These two protein chains interact to form a complex.

Interface contacts:
Residue A109 in the first protein is in contact with residue A6 in the second protein (closest heavy-atom distance 4.0 Å).
Residue Y172 in the first protein interacts with residue L10 in the second protein (closest heavy-atom distance 3.4 Å).
Residue L112 in the first protein is in contact with residue E13 in the second protein (closest heavy-atom distance 3.8 Å).
Residue F113 in the first protein interacts with residue L9 in the second protein (closest heavy-atom distance 3.6 Å).
Residue I146 in the first protein contacts residue W2 in the second protein (closest heavy-atom distance 4.0 Å).
Residue K108 in the first protein contacts residue E13 in the second protein (closest heavy-atom distance 3.9 Å).
Residue K167 in the first protein is in contact with residue K3 in the second protein (closest heavy-atom distance 4.8 Å).
Residue E135 in the first protein interacts with residue L5 in the second protein (closest heavy-atom distance 4.0 Å).
Residue K108 in the first protein contacts residue L10 in the second protein (closest heavy-atom distance 4.3 Å).
Residue I121 in the first protein is in contact with residue W2 in the second protein (closest heavy-atom distance 4.2 Å).
Residue L126 in the first protein is in contact with residue W2 in the second protein (closest heavy-atom distance 3.7 Å).
Residue V157 in the first protein interacts with residue W2 in the second protein (closest heavy-atom distance 3.6 Å).
Residue L133 in the first protein interacts with residue R12 in the second protein (closest heavy-atom distance 4.5 Å).
Residue R128 in the first protein contacts residue L9 in the second protein (closest heavy-atom distance 4.8 Å).
Residue V129 in the first protein interacts with residue L5 in the second protein (closest heavy-atom distance 4.2 Å).
Residue K168 in the first protein interacts with residue K3 in the second protein (closest heavy-atom distance 4.5 Å).
Residue F162 in the first protein interacts with residue A6 in the second protein (closest heavy-atom distance 4.1 Å).
Residue A149 in the first protein interacts with residue W2 in the second protein (closest heavy-atom distance 3.6 Å).
Residue I165 in the first protein contacts residue K3 in the second protein (closest heavy-atom distance 4.5 Å).
Residue F113 in the first protein contacts residue A6 in the second protein (closest heavy-atom distance 3.9 Å).
Residue R128 in the first protein contacts residue R12 in the second protein (closest heavy-atom distance 4.2 Å).
Residue L133 in the first protein is in contact with residue G8 in the second protein (closest heavy-atom distance 4.0 Å).
Residue Y172 in the first protein is in contact with residue A6 in the second protein (closest heavy-atom distance 4.2 Å).
Residue L171 in the first protein is in contact with residue K7 in the second protein (closest heavy-atom distance 3.2 Å).
Residue F162 in the first protein interacts with residue W2 in the second protein (closest heavy-atom distance 3.8 Å).
Residue F113 in the first protein interacts with residue W2 in the second protein (closest heavy-atom distance 3.8 Å).
Residue E105 in the first protein contacts residue L10 in the second protein (closest heavy-atom distance 3.5 Å).
Residue L133 in the first protein contacts residue L9 in the second protein (closest heavy-atom distance 4.0 Å).
Residue L112 in the first protein interacts with residue L9 in the second protein (closest heavy-atom distance 3.7 Å).
Residue E148 in the first protein is in contact with residue W2 in the second protein (closest heavy-atom distance 3.4 Å).
Residue Y172 in the first protein is in contact with residue K7 in the second protein (closest heavy-atom distance 2.8 Å).
Residue L133 in the first protein is in contact with residue L4 in the second protein (closest heavy-atom distance 4.7 Å).
Residue E132 in the first protein is in contact with residue R12 in the second protein (closest heavy-atom distance 2.8 Å).
Residue L126 in the first protein contacts residue L5 in the second protein (closest heavy-atom distance 3.7 Å).
Residue L133 in the first protein is in contact with residue L5 in the second protein (closest heavy-atom distance 3.4 Å).
Residue A109 in the first protein is in contact with residue L10 in the second protein (closest heavy-atom distance 3.9 Å).
Residue I165 in the first protein interacts with residue W2 in the second protein (closest heavy-atom distance 3.9 Å).
Residue E135 in the first protein interacts with residue L4 in the second protein (closest heavy-atom distance 3.8 Å).
Residue V129 in the first protein contacts residue L9 in the second protein (closest heavy-atom distance 3.8 Å).
Residue T169 in the first protein is in contact with residue K3 in the second protein (closest heavy-atom distance 3.0 Å).
Residue L171 in the first protein contacts residue K3 in the second protein (closest heavy-atom distance 3.2 Å).
Residue F113 in the first protein is in contact with residue L5 in the second protein (closest heavy-atom distance 3.9 Å).
Residue A130 in the first protein interacts with residue L5 in the second protein (closest heavy-atom distance 4.2 Å).
Residue E105 in the first protein is in contact with residue R14 in the second protein (closest heavy-atom distance 2.9 Å).
Residue S170 in the first protein interacts with residue K3 in the second protein (closest heavy-atom distance 3.8 Å).
Residue A109 in the first protein contacts residue L9 in the second protein (closest heavy-atom distance 4.4 Å).
Residue L112 in the first protein is in contact with residue L10 in the second protein (closest heavy-atom distance 4.2 Å).
Residue Y172 in the first protein contacts residue K3 in the second protein (closest heavy-atom distance 3.3 Å).

Sequence of the second protein:
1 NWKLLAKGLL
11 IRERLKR

Sequence of the first protein:
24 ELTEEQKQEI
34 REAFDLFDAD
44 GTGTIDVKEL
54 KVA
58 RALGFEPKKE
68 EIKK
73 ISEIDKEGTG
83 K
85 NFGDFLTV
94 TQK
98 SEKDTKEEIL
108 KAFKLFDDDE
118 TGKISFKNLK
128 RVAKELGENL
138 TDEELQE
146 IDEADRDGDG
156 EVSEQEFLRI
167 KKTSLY